The following describes two proteins that form a bound complex.

Interface contacts:
Residue R97 in protein 1 contacts residue Y316 in protein 2 (closest heavy-atom distance 2.5 Å).
Residue I15 in protein 1 interacts with residue R301 in protein 2 (closest heavy-atom distance 2.6 Å).
Residue V47 in protein 1 interacts with residue Q317 in protein 2 (closest heavy-atom distance 3.6 Å).
Residue K4 in protein 1 contacts residue G136 in protein 2 (closest heavy-atom distance 3.6 Å).
Residue F3 in protein 1 interacts with residue L42 in protein 2 (closest heavy-atom distance 3.5 Å).
Residue R107 in protein 1 contacts residue T323 in protein 2 (closest heavy-atom distance 2.8 Å).
Residue Q120 in protein 1 contacts residue N375 in protein 2 (closest heavy-atom distance 2.7 Å).
Residue R122 in protein 1 interacts with residue K306 in protein 2 (closest heavy-atom distance 3.7 Å).
Residue R107 in protein 1 contacts residue K312 in protein 2 (closest heavy-atom distance 3.6 Å).
Residue Y7 in protein 1 contacts residue R339 in protein 2 (closest heavy-atom distance 3.3 Å).
Residue F3 in protein 1 is in contact with residue G136 in protein 2 (closest heavy-atom distance 3.5 Å).
Residue R8 in protein 1 contacts residue Q340 in protein 2 (closest heavy-atom distance 2.8 Å).
Residue F13 in protein 1 interacts with residue S342 in protein 2 (closest heavy-atom distance 3.6 Å).
Residue Y7 in protein 1 contacts residue Q340 in protein 2 (closest heavy-atom distance 3.6 Å).
Residue D100 in protein 1 contacts residue R102 in protein 2 (closest heavy-atom distance 3.4 Å).
Residue N99 in protein 1 interacts with residue N99 in protein 2 (closest heavy-atom distance 3.2 Å).
Residue D101 in protein 1 contacts residue Y316 in protein 2 (closest heavy-atom distance 3.7 Å).
Residue N104 in protein 1 contacts residue V322 in protein 2 (closest heavy-atom distance 3.4 Å).
Residue D183 in protein 1 contacts residue Q317 in protein 2 (closest heavy-atom distance 3.3 Å).
Residue Y10 in protein 1 interacts with residue G343 in protein 2 (closest heavy-atom distance 3.0 Å).
Residue R122 in protein 1 is in contact with residue E377 in protein 2 (closest heavy-atom distance 2.8 Å).
Residue T1 in protein 1 is in contact with residue E191 in protein 2 (closest heavy-atom distance 2.8 Å).
Residue D100 in protein 1 contacts residue G321 in protein 2 (closest heavy-atom distance 3.5 Å).
Residue R107 in protein 1 interacts with residue Y282 in protein 2 (closest heavy-atom distance 2.7 Å).
Residue E16 in protein 1 interacts with residue R301 in protein 2 (closest heavy-atom distance 3.4 Å).
Residue F2 in protein 1 interacts with residue Y10 in protein 2 (closest heavy-atom distance 3.5 Å).
Residue N113 in protein 1 interacts with residue L373 in protein 2 (closest heavy-atom distance 3.4 Å).
Residue F2 in protein 1 is in contact with residue G136 in protein 2 (closest heavy-atom distance 3.3 Å).
Residue P341 in protein 1 interacts with residue F2 in protein 2 (closest heavy-atom distance 3.6 Å).
Residue P126 in protein 1 is in contact with residue Y316 in protein 2 (closest heavy-atom distance 3.5 Å).
Residue Y124 in protein 1 contacts residue Y309 in protein 2 (closest heavy-atom distance 3.2 Å).
Residue K4 in protein 1 contacts residue Y202 in protein 2 (closest heavy-atom distance 3.5 Å).
Residue E49 in protein 1 interacts with residue R305 in protein 2 (closest heavy-atom distance 2.5 Å).
Residue D100 in protein 1 interacts with residue N99 in protein 2 (closest heavy-atom distance 2.8 Å).
Residue R107 in protein 1 is in contact with residue N311 in protein 2 (closest heavy-atom distance 3.1 Å).
Residue L116 in protein 1 contacts residue L373 in protein 2 (closest heavy-atom distance 2.6 Å).
Residue N113 in protein 1 contacts residue N283 in protein 2 (closest heavy-atom distance 3.3 Å).
Residue F13 in protein 1 interacts with residue G343 in protein 2 (closest heavy-atom distance 3.5 Å).
Residue R107 in protein 1 interacts with residue V322 in protein 2 (closest heavy-atom distance 3.5 Å).
Residue K4 in protein 1 is in contact with residue E201 in protein 2 (closest heavy-atom distance 3.0 Å).
Residue L334 in protein 1 interacts with residue F2 in protein 2 (closest heavy-atom distance 3.6 Å).
Residue A119 in protein 1 is in contact with residue N375 in protein 2 (closest heavy-atom distance 3.3 Å).
Residue Y124 in protein 1 contacts residue S308 in protein 2 (closest heavy-atom distance 2.7 Å).
Residue A119 in protein 1 interacts with residue L373 in protein 2 (closest heavy-atom distance 3.6 Å).
Residue D101 in protein 1 interacts with residue G320 in protein 2 (closest heavy-atom distance 3.3 Å).
Residue Y124 in protein 1 interacts with residue V313 in protein 2 (closest heavy-atom distance 3.4 Å).
Residue N104 in protein 1 is in contact with residue G321 in protein 2 (closest heavy-atom distance 3.2 Å).
Residue N104 in protein 1 contacts residue K312 in protein 2 (closest heavy-atom distance 3.2 Å).
Residue F3 in protein 1 contacts residue P135 in protein 2 (closest heavy-atom distance 3.2 Å).
Residue E115 in protein 1 contacts residue L373 in protein 2 (closest heavy-atom distance 3.2 Å).
Residue D100 in protein 1 interacts with residue V322 in protein 2 (closest heavy-atom distance 3.5 Å).
Residue Y10 in protein 1 contacts residue P341 in protein 2 (closest heavy-atom distance 3.4 Å).
Residue D45 in protein 1 contacts residue Q317 in protein 2 (closest heavy-atom distance 3.3 Å).
Residue T5 in protein 1 contacts residue G136 in protein 2 (closest heavy-atom distance 3.3 Å).
Residue F2 in protein 1 interacts with residue P135 in protein 2 (closest heavy-atom distance 3.2 Å).
Residue Y10 in protein 1 interacts with residue T344 in protein 2 (closest heavy-atom distance 3.6 Å).
Residue Q120 in protein 1 is in contact with residue E377 in protein 2 (closest heavy-atom distance 3.2 Å).
Residue W181 in protein 1 is in contact with residue R305 in protein 2 (closest heavy-atom distance 3.4 Å).
Residue Q120 in protein 1 is in contact with residue T376 in protein 2 (closest heavy-atom distance 3.1 Å).
Residue S342 in protein 1 is in contact with residue F2 in protein 2 (closest heavy-atom distance 3.7 Å).

Sequence of protein 1:
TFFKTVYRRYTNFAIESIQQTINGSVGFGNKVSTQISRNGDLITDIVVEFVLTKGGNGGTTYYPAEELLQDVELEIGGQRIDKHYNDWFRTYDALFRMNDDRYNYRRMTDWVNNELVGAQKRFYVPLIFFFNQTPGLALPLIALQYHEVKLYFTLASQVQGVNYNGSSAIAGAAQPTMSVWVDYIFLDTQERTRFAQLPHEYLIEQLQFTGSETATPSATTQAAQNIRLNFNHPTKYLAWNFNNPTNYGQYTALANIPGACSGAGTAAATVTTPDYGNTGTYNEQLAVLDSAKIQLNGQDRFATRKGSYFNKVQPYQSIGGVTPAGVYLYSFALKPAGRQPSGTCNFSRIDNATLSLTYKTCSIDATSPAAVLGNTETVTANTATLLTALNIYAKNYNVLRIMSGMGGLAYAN

Sequence of protein 2:
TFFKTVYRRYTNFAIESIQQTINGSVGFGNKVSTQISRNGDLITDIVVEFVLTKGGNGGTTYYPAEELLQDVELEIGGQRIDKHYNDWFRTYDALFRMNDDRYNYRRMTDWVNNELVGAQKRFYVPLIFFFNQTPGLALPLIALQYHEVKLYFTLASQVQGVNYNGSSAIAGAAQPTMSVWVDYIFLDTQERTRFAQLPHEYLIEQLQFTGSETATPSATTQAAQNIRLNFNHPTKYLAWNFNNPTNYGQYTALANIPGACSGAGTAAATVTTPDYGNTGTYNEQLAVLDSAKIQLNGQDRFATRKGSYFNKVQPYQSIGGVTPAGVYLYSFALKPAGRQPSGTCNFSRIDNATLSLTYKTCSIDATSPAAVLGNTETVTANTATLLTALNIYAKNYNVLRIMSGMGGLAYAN